Interface contacts:
Residue M165 in protein 2 contacts residue Q15 in protein 1 (closest heavy-atom distance 4.1 Å).
Residue R117 in protein 2 is in contact with residue A24 in protein 1 (closest heavy-atom distance 4.4 Å).
Residue T162 in protein 2 is in contact with residue F55 in protein 1 (closest heavy-atom distance 4.7 Å).
Residue T162 in protein 2 interacts with residue F56 in protein 1 (closest heavy-atom distance 1.7 Å).
Residue Q173 in protein 2 interacts with residue F43 in protein 1 (closest heavy-atom distance 4.0 Å).
Residue M165 in protein 2 contacts residue K18 in protein 1 (closest heavy-atom distance 3.2 Å).
Residue P36 in protein 2 is in contact with residue N64 in protein 1 (closest heavy-atom distance 4.5 Å).
Residue E176 in protein 2 contacts residue G36 in protein 1 (closest heavy-atom distance 4.0 Å).
Residue V158 in protein 2 interacts with residue L11 in protein 1 (closest heavy-atom distance 3.0 Å).
Residue V161 in protein 2 interacts with residue K18 in protein 1 (closest heavy-atom distance 3.5 Å).
Residue S113 in protein 2 contacts residue A28 in protein 1 (closest heavy-atom distance 4.1 Å).
Residue E172 in protein 2 is in contact with residue D21 in protein 1 (closest heavy-atom distance 4.1 Å).
Residue T155 in protein 2 is in contact with residue I3 in protein 1 (closest heavy-atom distance 4.4 Å).
Residue R117 in protein 2 is in contact with residue D21 in protein 1 (closest heavy-atom distance 2.5 Å).
Residue M168 in protein 2 is in contact with residue D21 in protein 1 (closest heavy-atom distance 2.4 Å).
Residue T162 in protein 2 interacts with residue L14 in protein 1 (closest heavy-atom distance 3.6 Å).
Residue P36 in protein 2 contacts residue L60 in protein 1 (closest heavy-atom distance 4.5 Å).
Residue V158 in protein 2 interacts with residue G10 in protein 1 (closest heavy-atom distance 4.2 Å).
Residue S113 in protein 2 interacts with residue A30 in protein 1 (closest heavy-atom distance 3.5 Å).
Residue F166 in protein 2 interacts with residue T53 in protein 1 (closest heavy-atom distance 3.2 Å).
Residue R117 in protein 2 interacts with residue A28 in protein 1 (closest heavy-atom distance 4.6 Å).
Residue G163 in protein 2 contacts residue F56 in protein 1 (closest heavy-atom distance 4.2 Å).
Residue I35 in protein 2 contacts residue L60 in protein 1 (closest heavy-atom distance 2.4 Å).
Residue W169 in protein 2 is in contact with residue A49 in protein 1 (closest heavy-atom distance 3.4 Å).
Residue Q114 in protein 2 contacts residue G23 in protein 1 (closest heavy-atom distance 4.2 Å).
Residue F154 in protein 2 interacts with residue L8 in protein 1 (closest heavy-atom distance 3.4 Å).
Residue E176 in protein 2 is in contact with residue F35 in protein 1 (closest heavy-atom distance 4.6 Å).
Residue W169 in protein 2 is in contact with residue D21 in protein 1 (closest heavy-atom distance 4.3 Å).
Residue W169 in protein 2 contacts residue G17 in protein 1 (closest heavy-atom distance 4.3 Å).
Residue E176 in protein 2 is in contact with residue L34 in protein 1 (closest heavy-atom distance 3.5 Å).
Residue L121 in protein 2 contacts residue K18 in protein 1 (closest heavy-atom distance 3.6 Å).
Residue Y81 in protein 2 is in contact with residue S31 in protein 1 (closest heavy-atom distance 4.4 Å).
Residue Q114 in protein 2 interacts with residue S25 in protein 1 (closest heavy-atom distance 4.0 Å).
Residue Q114 in protein 2 is in contact with residue M22 in protein 1 (closest heavy-atom distance 2.8 Å).
Residue E172 in protein 2 contacts residue A28 in protein 1 (closest heavy-atom distance 4.7 Å).
Residue P38 in protein 2 interacts with residue S59 in protein 1 (closest heavy-atom distance 4.6 Å).
Residue R117 in protein 2 is in contact with residue M22 in protein 1 (closest heavy-atom distance 3.4 Å).
Residue S113 in protein 2 contacts residue G29 in protein 1 (closest heavy-atom distance 3.3 Å).
Residue M165 in protein 2 interacts with residue G17 in protein 1 (closest heavy-atom distance 3.4 Å).
Residue R110 in protein 2 interacts with residue S25 in protein 1 (closest heavy-atom distance 3.6 Å).
Residue T162 in protein 2 interacts with residue G10 in protein 1 (closest heavy-atom distance 3.4 Å).
Residue Y118 in protein 2 contacts residue M22 in protein 1 (closest heavy-atom distance 4.5 Å).
Residue M165 in protein 2 interacts with residue L14 in protein 1 (closest heavy-atom distance 2.3 Å).
Residue V158 in protein 2 is in contact with residue G7 in protein 1 (closest heavy-atom distance 3.7 Å).
Residue V161 in protein 2 is in contact with residue L14 in protein 1 (closest heavy-atom distance 2.6 Å).
Residue Y81 in protein 2 interacts with residue A30 in protein 1 (closest heavy-atom distance 2.5 Å).
Residue R117 in protein 2 interacts with residue A30 in protein 1 (closest heavy-atom distance 4.3 Å).
Residue S85 in protein 2 contacts residue A30 in protein 1 (closest heavy-atom distance 4.6 Å).
Residue Y81 in protein 2 is in contact with residue G29 in protein 1 (closest heavy-atom distance 4.7 Å).
Residue E176 in protein 2 interacts with residue A28 in protein 1 (closest heavy-atom distance 3.2 Å).
Residue I73 in protein 2 interacts with residue F56 in protein 1 (closest heavy-atom distance 4.5 Å).
Residue R117 in protein 2 is in contact with residue S25 in protein 1 (closest heavy-atom distance 3.3 Å).
Residue F154 in protein 2 interacts with residue L11 in protein 1 (closest heavy-atom distance 4.1 Å).
Residue S159 in protein 2 contacts residue F56 in protein 1 (closest heavy-atom distance 4.3 Å).
Residue I125 in protein 2 is in contact with residue K18 in protein 1 (closest heavy-atom distance 4.0 Å).
Residue R110 in protein 2 is in contact with residue F26 in protein 1 (closest heavy-atom distance 2.7 Å).
Residue W169 in protein 2 interacts with residue A20 in protein 1 (closest heavy-atom distance 3.8 Å).
Residue M165 in protein 2 is in contact with residue M13 in protein 1 (closest heavy-atom distance 3.1 Å).
Residue E176 in protein 2 contacts residue G27 in protein 1 (closest heavy-atom distance 3.9 Å).
Residue E176 in protein 2 is in contact with residue A24 in protein 1 (closest heavy-atom distance 4.6 Å).

These two protein chains interact to form a complex.

Sequence of protein 1:
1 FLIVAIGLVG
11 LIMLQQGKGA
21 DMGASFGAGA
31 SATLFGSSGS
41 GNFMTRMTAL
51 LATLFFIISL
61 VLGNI

Sequence of protein 2:
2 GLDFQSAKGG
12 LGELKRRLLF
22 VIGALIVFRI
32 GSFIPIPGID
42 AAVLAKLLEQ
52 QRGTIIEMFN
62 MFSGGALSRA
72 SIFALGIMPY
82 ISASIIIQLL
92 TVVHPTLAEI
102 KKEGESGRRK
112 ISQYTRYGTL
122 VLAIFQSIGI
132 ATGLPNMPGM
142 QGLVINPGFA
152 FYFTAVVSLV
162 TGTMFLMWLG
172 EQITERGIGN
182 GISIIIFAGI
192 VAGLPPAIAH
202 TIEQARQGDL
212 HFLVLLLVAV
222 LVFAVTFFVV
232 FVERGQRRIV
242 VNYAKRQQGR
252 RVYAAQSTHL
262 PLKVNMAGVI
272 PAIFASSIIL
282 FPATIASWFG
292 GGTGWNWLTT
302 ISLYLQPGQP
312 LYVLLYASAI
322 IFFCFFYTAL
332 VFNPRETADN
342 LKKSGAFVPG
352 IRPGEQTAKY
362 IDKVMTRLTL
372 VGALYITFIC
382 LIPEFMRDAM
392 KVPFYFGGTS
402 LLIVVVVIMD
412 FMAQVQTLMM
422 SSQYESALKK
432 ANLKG